Sequence of the first protein:
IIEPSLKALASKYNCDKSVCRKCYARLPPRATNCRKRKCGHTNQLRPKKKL

These two protein chains interact to form a complex.

Contacts between the two chains:
Residue E302 in the second protein contacts residue I78 in the first protein (closest heavy-atom distance 4.7 Å).
Residue E300 in the second protein contacts residue I77 in the first protein (closest heavy-atom distance 3.8 Å).
Residue E302 in the second protein interacts with residue I77 in the first protein (closest heavy-atom distance 3.2 Å).
Residue A265 in the second protein interacts with residue K126 in the first protein (closest heavy-atom distance 4.0 Å).

Sequence of the second protein:
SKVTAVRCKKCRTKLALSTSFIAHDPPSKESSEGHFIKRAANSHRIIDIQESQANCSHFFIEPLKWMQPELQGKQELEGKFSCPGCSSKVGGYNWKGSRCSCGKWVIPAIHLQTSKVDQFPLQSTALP